These two protein chains interact to form a complex.

Residue-level contacts at the interface:
Residue S423 in chain B is in contact with residue P172 in chain A (closest heavy-atom distance 3.6 Å).
Residue E161 in chain B interacts with residue M418 in chain A (closest heavy-atom distance 3.2 Å).
Residue E439 in chain B contacts residue Y184 in chain A (closest heavy-atom distance 2.8 Å).
Residue M397 in chain B interacts with residue M397 in chain A (closest heavy-atom distance 3.4 Å).
Residue S188 in chain B interacts with residue M444 in chain A (closest heavy-atom distance 3.1 Å).
Residue N452 in chain B is in contact with residue S190 in chain A (closest heavy-atom distance 3.2 Å).
Residue Y184 in chain B interacts with residue E439 in chain A (closest heavy-atom distance 2.7 Å).
Residue I438 in chain B contacts residue Y184 in chain A (closest heavy-atom distance 3.5 Å).
Residue E398 in chain B interacts with residue F455 in chain A (closest heavy-atom distance 3.4 Å).
Residue A456 in chain B interacts with residue R286 in chain A (closest heavy-atom distance 3.5 Å).
Residue R442 in chain B is in contact with residue N198 in chain A (closest heavy-atom distance 3.2 Å).
Residue S190 in chain B interacts with residue I454 in chain A (closest heavy-atom distance 3.4 Å).
Residue F455 in chain B is in contact with residue S190 in chain A (closest heavy-atom distance 3.6 Å).
Residue K192 in chain B contacts residue D451 in chain A (closest heavy-atom distance 2.8 Å).
Residue D451 in chain B contacts residue K192 in chain A (closest heavy-atom distance 2.8 Å).
Residue F200 in chain B is in contact with residue L443 in chain A (closest heavy-atom distance 3.4 Å).
Residue G445 in chain B is in contact with residue N198 in chain A (closest heavy-atom distance 3.5 Å).
Residue F200 in chain B contacts residue M444 in chain A (closest heavy-atom distance 3.4 Å).
Residue M444 in chain B is in contact with residue I204 in chain A (closest heavy-atom distance 3.5 Å).
Residue H447 in chain B is in contact with residue S188 in chain A (closest heavy-atom distance 3.4 Å).
Residue I411 in chain B is in contact with residue Y390 in chain A (closest heavy-atom distance 3.4 Å).
Residue I176 in chain B contacts residue A427 in chain A (closest heavy-atom distance 3.6 Å).
Residue V177 in chain B interacts with residue I430 in chain A (closest heavy-atom distance 3.5 Å).
Residue T404 in chain B contacts residue F191 in chain A (closest heavy-atom distance 3.6 Å).
Residue F191 in chain B contacts residue N452 in chain A (closest heavy-atom distance 3.2 Å).
Residue F455 in chain B contacts residue M394 in chain A (closest heavy-atom distance 3.5 Å).
Residue N452 in chain B contacts residue F191 in chain A (closest heavy-atom distance 3.3 Å).
Residue S190 in chain B is in contact with residue I453 in chain A (closest heavy-atom distance 3.1 Å).
Residue R286 in chain B contacts residue I454 in chain A (closest heavy-atom distance 2.5 Å).
Residue R286 in chain B contacts residue I453 in chain A (closest heavy-atom distance 3.5 Å).
Residue D457 in chain B contacts residue R286 in chain A (closest heavy-atom distance 3.2 Å).
Residue Y390 in chain B contacts residue G407 in chain A (closest heavy-atom distance 2.8 Å).
Residue N198 in chain B interacts with residue L443 in chain A (closest heavy-atom distance 3.1 Å).
Residue M158 in chain B interacts with residue V414 in chain A (closest heavy-atom distance 3.3 Å).
Residue G407 in chain B contacts residue M394 in chain A (closest heavy-atom distance 3.4 Å).
Residue I453 in chain B interacts with residue S190 in chain A (closest heavy-atom distance 3.3 Å).
Residue M155 in chain B contacts residue M158 in chain A (closest heavy-atom distance 3.5 Å).
Residue Y390 in chain B contacts residue I411 in chain A (closest heavy-atom distance 3.4 Å).
Residue M158 in chain B contacts residue M155 in chain A (closest heavy-atom distance 3.5 Å).
Residue I453 in chain B contacts residue R286 in chain A (closest heavy-atom distance 3.3 Å).
Residue V414 in chain B contacts residue M158 in chain A (closest heavy-atom distance 3.4 Å).
Residue I454 in chain B contacts residue R286 in chain A (closest heavy-atom distance 2.4 Å).
Residue S190 in chain B interacts with residue N452 in chain A (closest heavy-atom distance 3.0 Å).
Residue R286 in chain B is in contact with residue A456 in chain A (closest heavy-atom distance 3.3 Å).
Residue M394 in chain B interacts with residue R406 in chain A (closest heavy-atom distance 3.4 Å).
Residue G407 in chain B contacts residue Y390 in chain A (closest heavy-atom distance 2.6 Å).
Residue R406 in chain B is in contact with residue M397 in chain A (closest heavy-atom distance 3.5 Å).
Residue D451 in chain B is in contact with residue F191 in chain A (closest heavy-atom distance 3.6 Å).
Residue M159 in chain B is in contact with residue M159 in chain A (closest heavy-atom distance 3.2 Å).
Residue I180 in chain B interacts with residue A427 in chain A (closest heavy-atom distance 3.6 Å).
Residue N198 in chain B interacts with residue R442 in chain A (closest heavy-atom distance 3.4 Å).
Residue F191 in chain B is in contact with residue N448 in chain A (closest heavy-atom distance 3.4 Å).
Residue M418 in chain B is in contact with residue L175 in chain A (closest heavy-atom distance 3.5 Å).
Residue R286 in chain B interacts with residue F455 in chain A (closest heavy-atom distance 3.4 Å).
Residue F191 in chain B is in contact with residue D451 in chain A (closest heavy-atom distance 3.6 Å).
Residue A417 in chain B is in contact with residue M158 in chain A (closest heavy-atom distance 3.4 Å).
Residue R286 in chain B is in contact with residue D457 in chain A (closest heavy-atom distance 3.4 Å).
Residue L283 in chain B contacts residue I454 in chain A (closest heavy-atom distance 3.5 Å).
Residue R406 in chain B interacts with residue M394 in chain A (closest heavy-atom distance 3.5 Å).
Residue F455 in chain B is in contact with residue E398 in chain A (closest heavy-atom distance 3.4 Å).

Sequence of chain A:
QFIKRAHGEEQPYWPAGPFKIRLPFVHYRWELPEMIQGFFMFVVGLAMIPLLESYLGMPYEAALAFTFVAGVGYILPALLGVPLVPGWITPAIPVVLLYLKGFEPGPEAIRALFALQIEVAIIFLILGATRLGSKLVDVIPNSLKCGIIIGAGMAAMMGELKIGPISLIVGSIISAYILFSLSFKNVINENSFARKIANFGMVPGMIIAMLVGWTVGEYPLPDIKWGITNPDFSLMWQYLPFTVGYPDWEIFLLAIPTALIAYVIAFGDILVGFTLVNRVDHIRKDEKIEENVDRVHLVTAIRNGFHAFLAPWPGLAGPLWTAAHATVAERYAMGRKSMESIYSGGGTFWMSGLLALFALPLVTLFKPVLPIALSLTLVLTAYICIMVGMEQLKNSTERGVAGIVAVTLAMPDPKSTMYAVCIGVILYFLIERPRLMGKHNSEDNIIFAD

Sequence of chain B:
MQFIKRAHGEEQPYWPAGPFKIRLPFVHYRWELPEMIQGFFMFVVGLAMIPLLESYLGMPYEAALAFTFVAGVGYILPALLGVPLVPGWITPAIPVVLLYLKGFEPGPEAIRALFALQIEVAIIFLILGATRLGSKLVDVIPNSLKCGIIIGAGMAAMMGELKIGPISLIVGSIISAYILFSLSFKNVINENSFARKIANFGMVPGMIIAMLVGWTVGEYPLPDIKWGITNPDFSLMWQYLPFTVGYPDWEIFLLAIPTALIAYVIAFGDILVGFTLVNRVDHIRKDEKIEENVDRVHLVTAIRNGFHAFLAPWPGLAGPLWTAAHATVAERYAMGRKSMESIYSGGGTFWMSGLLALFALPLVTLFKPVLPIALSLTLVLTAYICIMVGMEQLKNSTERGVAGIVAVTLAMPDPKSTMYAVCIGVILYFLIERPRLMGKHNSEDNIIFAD